Sequence of the second protein:
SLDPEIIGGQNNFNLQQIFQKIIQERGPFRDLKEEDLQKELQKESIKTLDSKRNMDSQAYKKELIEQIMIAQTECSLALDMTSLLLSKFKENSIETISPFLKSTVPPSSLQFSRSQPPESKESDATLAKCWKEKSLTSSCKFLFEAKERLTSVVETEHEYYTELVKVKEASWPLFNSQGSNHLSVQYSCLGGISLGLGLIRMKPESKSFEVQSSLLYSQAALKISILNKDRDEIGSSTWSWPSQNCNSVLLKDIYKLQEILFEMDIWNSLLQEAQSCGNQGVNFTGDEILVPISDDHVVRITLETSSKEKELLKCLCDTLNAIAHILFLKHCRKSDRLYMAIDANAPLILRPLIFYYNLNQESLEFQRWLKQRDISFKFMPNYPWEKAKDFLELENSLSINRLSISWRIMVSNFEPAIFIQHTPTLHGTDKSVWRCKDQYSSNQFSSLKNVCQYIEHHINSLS

The following describes two proteins that form a bound complex.

Sequence of the first protein:
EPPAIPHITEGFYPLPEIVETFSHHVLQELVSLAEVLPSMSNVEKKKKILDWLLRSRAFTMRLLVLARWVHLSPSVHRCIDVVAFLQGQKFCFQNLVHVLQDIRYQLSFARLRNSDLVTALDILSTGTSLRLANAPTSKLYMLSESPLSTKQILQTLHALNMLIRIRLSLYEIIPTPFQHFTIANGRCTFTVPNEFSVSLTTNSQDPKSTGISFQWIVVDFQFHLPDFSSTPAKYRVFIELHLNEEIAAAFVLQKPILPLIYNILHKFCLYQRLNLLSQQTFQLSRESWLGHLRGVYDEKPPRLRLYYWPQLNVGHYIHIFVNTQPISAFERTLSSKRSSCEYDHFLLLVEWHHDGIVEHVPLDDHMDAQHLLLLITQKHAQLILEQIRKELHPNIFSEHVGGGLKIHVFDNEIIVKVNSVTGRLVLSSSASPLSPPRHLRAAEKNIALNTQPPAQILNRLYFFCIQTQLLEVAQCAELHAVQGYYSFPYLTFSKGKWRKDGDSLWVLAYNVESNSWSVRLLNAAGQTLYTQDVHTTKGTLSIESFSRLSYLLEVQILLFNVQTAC

Contacts between the two chains:
Residue L455 in the first protein is in contact with residue I429 in the second protein (closest heavy-atom distance 3.6 Å).
Residue S221 in the first protein interacts with residue N33 in the second protein (closest heavy-atom distance 2.7 Å).
Residue I564 in the first protein contacts residue Q528 in the second protein (closest heavy-atom distance 3.3 Å).
Residue P457 in the first protein contacts residue N323 in the second protein (closest heavy-atom distance 3.2 Å).
Residue V447 in the first protein interacts with residue N323 in the second protein (closest heavy-atom distance 3.5 Å).
Residue E493 in the first protein interacts with residue S521 in the second protein (closest heavy-atom distance 2.7 Å).
Residue T162 in the first protein interacts with residue L60 in the second protein (closest heavy-atom distance 3.4 Å).
Residue E465 in the first protein interacts with residue N323 in the second protein (closest heavy-atom distance 3.6 Å).
Residue S158 in the first protein contacts residue E44 in the second protein (closest heavy-atom distance 2.8 Å).
Residue K163 in the first protein interacts with residue L60 in the second protein (closest heavy-atom distance 3.5 Å).
Residue N197 in the first protein interacts with residue L51 in the second protein (closest heavy-atom distance 3.5 Å).
Residue R199 in the first protein is in contact with residue L51 in the second protein (closest heavy-atom distance 2.9 Å).
Residue E157 in the first protein interacts with residue K40 in the second protein (closest heavy-atom distance 2.2 Å).
Residue F240 in the first protein interacts with residue R49 in the second protein (closest heavy-atom distance 2.9 Å).
Residue E299 in the first protein interacts with residue N312 in the second protein (closest heavy-atom distance 3.1 Å).
Residue R459 in the first protein contacts residue T504 in the second protein (closest heavy-atom distance 3.3 Å).
Residue C497 in the first protein interacts with residue H532 in the second protein (closest heavy-atom distance 3.6 Å).
Residue K466 in the first protein interacts with residue M415 in the second protein (closest heavy-atom distance 3.5 Å).
Residue R248 in the first protein is in contact with residue R49 in the second protein (closest heavy-atom distance 3.1 Å).
Residue R199 in the first protein contacts residue F48 in the second protein (closest heavy-atom distance 2.4 Å).
Residue H170 in the first protein interacts with residue E53 in the second protein (closest heavy-atom distance 2.6 Å).
Residue K220 in the first protein contacts residue L34 in the second protein (closest heavy-atom distance 3.3 Å).
Residue P219 in the first protein interacts with residue Q35 in the second protein (closest heavy-atom distance 3.6 Å).
Residue L395 in the first protein is in contact with residue G330 in the second protein (closest heavy-atom distance 3.7 Å).
Residue H392 in the first protein interacts with residue D331 in the second protein (closest heavy-atom distance 3.4 Å).
Residue P219 in the first protein contacts residue L34 in the second protein (closest heavy-atom distance 3.0 Å).
Residue T162 in the first protein interacts with residue R45 in the second protein (closest heavy-atom distance 3.6 Å).
Residue E493 in the first protein interacts with residue N525 in the second protein (closest heavy-atom distance 2.1 Å).
Residue D239 in the first protein interacts with residue R49 in the second protein (closest heavy-atom distance 2.8 Å).
Residue P454 in the first protein interacts with residue Q324 in the second protein (closest heavy-atom distance 2.9 Å).
Residue R199 in the first protein is in contact with residue D50 in the second protein (closest heavy-atom distance 3.5 Å).
Residue Q391 in the first protein is in contact with residue G330 in the second protein (closest heavy-atom distance 3.6 Å).
Residue S221 in the first protein contacts residue L34 in the second protein (closest heavy-atom distance 3.4 Å).
Residue R462 in the first protein contacts residue Q324 in the second protein (closest heavy-atom distance 3.5 Å).
Residue S241 in the first protein interacts with residue R49 in the second protein (closest heavy-atom distance 2.9 Å).
Residue P454 in the first protein is in contact with residue N323 in the second protein (closest heavy-atom distance 3.6 Å).
Residue R459 in the first protein contacts residue G503 in the second protein (closest heavy-atom distance 3.2 Å).
Residue L160 in the first protein contacts residue E44 in the second protein (closest heavy-atom distance 3.3 Å).
Residue D218 in the first protein interacts with residue F38 in the second protein (closest heavy-atom distance 3.6 Å).
Residue Q496 in the first protein is in contact with residue Q519 in the second protein (closest heavy-atom distance 3.5 Å).
Residue L455 in the first protein is in contact with residue Q324 in the second protein (closest heavy-atom distance 2.9 Å).
Residue Q217 in the first protein contacts residue F48 in the second protein (closest heavy-atom distance 2.9 Å).
Residue L166 in the first protein is in contact with residue Q57 in the second protein (closest heavy-atom distance 3.4 Å).
Residue S221 in the first protein interacts with residue Q35 in the second protein (closest heavy-atom distance 3.0 Å).
Residue N215 in the first protein contacts residue R49 in the second protein (closest heavy-atom distance 2.4 Å).
Residue L160 in the first protein is in contact with residue K40 in the second protein (closest heavy-atom distance 3.6 Å).
Residue S449 in the first protein interacts with residue N323 in the second protein (closest heavy-atom distance 3.1 Å).
Residue E465 in the first protein contacts residue I417 in the second protein (closest heavy-atom distance 3.6 Å).
Residue P219 in the first protein contacts residue F38 in the second protein (closest heavy-atom distance 3.3 Å).
Residue L166 in the first protein contacts residue L56 in the second protein (closest heavy-atom distance 3.4 Å).
Residue P159 in the first protein is in contact with residue K40 in the second protein (closest heavy-atom distance 2.5 Å).
Residue N197 in the first protein contacts residue K52 in the second protein (closest heavy-atom distance 2.8 Å).
Residue L448 in the first protein contacts residue N323 in the second protein (closest heavy-atom distance 3.2 Å).
Residue S156 in the first protein interacts with residue K40 in the second protein (closest heavy-atom distance 3.5 Å).
Residue R199 in the first protein contacts residue R49 in the second protein (closest heavy-atom distance 2.9 Å).
Residue S158 in the first protein contacts residue K40 in the second protein (closest heavy-atom distance 3.1 Å).
Residue N197 in the first protein contacts residue E53 in the second protein (closest heavy-atom distance 2.3 Å).
Residue V494 in the first protein interacts with residue Q528 in the second protein (closest heavy-atom distance 3.6 Å).
Residue L133 in the first protein is in contact with residue I23 in the second protein (closest heavy-atom distance 3.6 Å).
Residue R462 in the first protein interacts with residue H502 in the second protein (closest heavy-atom distance 3.6 Å).